This data describes a binding interaction between two proteins.

Residue-level contacts at the interface:
Residue R55 in the first protein is in contact with residue V9 in the second protein (closest heavy-atom distance 3.8 Å).

Sequence of the first protein:
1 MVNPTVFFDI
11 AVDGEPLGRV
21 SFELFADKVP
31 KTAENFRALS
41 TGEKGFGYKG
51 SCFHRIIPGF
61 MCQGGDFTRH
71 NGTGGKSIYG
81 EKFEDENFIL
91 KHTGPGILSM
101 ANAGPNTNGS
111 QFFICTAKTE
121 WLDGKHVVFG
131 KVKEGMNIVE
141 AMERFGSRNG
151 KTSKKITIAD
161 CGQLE

Sequence of the second protein:
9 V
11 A